Sequence of chain B:
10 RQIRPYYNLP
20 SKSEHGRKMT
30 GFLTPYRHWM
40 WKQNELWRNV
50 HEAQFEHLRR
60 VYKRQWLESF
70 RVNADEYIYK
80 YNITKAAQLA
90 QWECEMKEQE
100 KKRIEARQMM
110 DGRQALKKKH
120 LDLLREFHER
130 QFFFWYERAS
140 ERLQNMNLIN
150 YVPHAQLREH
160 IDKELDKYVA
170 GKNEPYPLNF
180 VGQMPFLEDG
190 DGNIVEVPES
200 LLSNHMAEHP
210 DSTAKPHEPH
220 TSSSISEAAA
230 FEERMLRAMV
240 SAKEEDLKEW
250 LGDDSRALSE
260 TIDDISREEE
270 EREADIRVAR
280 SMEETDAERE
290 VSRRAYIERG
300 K

The following describes two proteins that form a bound complex.

Sequence of chain A:
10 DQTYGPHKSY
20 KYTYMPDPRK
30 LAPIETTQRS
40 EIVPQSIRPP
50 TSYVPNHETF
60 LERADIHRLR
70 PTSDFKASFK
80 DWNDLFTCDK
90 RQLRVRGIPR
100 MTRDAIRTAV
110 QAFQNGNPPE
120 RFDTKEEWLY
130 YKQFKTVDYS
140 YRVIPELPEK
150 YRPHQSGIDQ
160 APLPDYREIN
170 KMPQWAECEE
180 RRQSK

Contacts between the two chains:
Residue H24 in chain B interacts with residue V142 in chain A (closest heavy-atom distance 4.3 Å).
Residue R13 in chain B interacts with residue R120 in chain A (closest heavy-atom distance 3.9 Å).
Residue K27 in chain B is in contact with residue F121 in chain A (closest heavy-atom distance 3.6 Å).
Residue H24 in chain B interacts with residue Y129 in chain A (closest heavy-atom distance 3.4 Å).
Residue M28 in chain B contacts residue E126 in chain A (closest heavy-atom distance 3.8 Å).
Residue G25 in chain B interacts with residue Y130 in chain A (closest heavy-atom distance 3.7 Å).
Residue M39 in chain B is in contact with residue E119 in chain A (closest heavy-atom distance 4.9 Å).
Residue P14 in chain B is in contact with residue F121 in chain A (closest heavy-atom distance 3.7 Å).
Residue I12 in chain B is in contact with residue R120 in chain A (closest heavy-atom distance 3.6 Å).
Residue Y15 in chain B contacts residue Y52 in chain A (closest heavy-atom distance 3.2 Å).
Residue Y15 in chain B interacts with residue F121 in chain A (closest heavy-atom distance 4.1 Å).
Residue R36 in chain B contacts residue E119 in chain A (closest heavy-atom distance 3.0 Å).
Residue R26 in chain B interacts with residue Y130 in chain A (closest heavy-atom distance 3.4 Å).
Residue M28 in chain B interacts with residue F121 in chain A (closest heavy-atom distance 3.5 Å).
Residue Y16 in chain B contacts residue E119 in chain A (closest heavy-atom distance 3.4 Å).
Residue K27 in chain B interacts with residue E125 in chain A (closest heavy-atom distance 4.3 Å).
Residue K27 in chain B is in contact with residue Y129 in chain A (closest heavy-atom distance 3.7 Å).
Residue Y15 in chain B is in contact with residue R120 in chain A (closest heavy-atom distance 4.3 Å).
Residue I12 in chain B interacts with residue E119 in chain A (closest heavy-atom distance 4.6 Å).
Residue K27 in chain B interacts with residue E126 in chain A (closest heavy-atom distance 3.3 Å).
Residue P14 in chain B contacts residue E119 in chain A (closest heavy-atom distance 4.2 Å).
Residue R26 in chain B contacts residue Y140 in chain A (closest heavy-atom distance 3.5 Å).
Residue R13 in chain B contacts residue E126 in chain A (closest heavy-atom distance 2.3 Å).
Residue Y15 in chain B contacts residue E119 in chain A (closest heavy-atom distance 3.6 Å).
Residue R13 in chain B is in contact with residue F121 in chain A (closest heavy-atom distance 3.1 Å).
Residue R26 in chain B interacts with residue E126 in chain A (closest heavy-atom distance 3.6 Å).
Residue E23 in chain B is in contact with residue Y129 in chain A (closest heavy-atom distance 3.2 Å).
Residue G25 in chain B interacts with residue Y129 in chain A (closest heavy-atom distance 3.9 Å).
Residue P14 in chain B contacts residue R120 in chain A (closest heavy-atom distance 4.2 Å).